Residue-level contacts at the interface:
Residue G100 in protein 2 is in contact with residue K8 in protein 1 (closest heavy-atom distance 3.7 Å).
Residue H103 in protein 2 is in contact with residue S6 in protein 1 (closest heavy-atom distance 3.1 Å).
Residue E101 in protein 2 interacts with residue S6 in protein 1 (closest heavy-atom distance 3.4 Å).
Residue F99 in protein 2 interacts with residue I9 in protein 1 (closest heavy-atom distance 3.2 Å).
Residue Y52 in protein 2 interacts with residue Y16 in protein 1 (closest heavy-atom distance 3.4 Å).
Residue F109 in protein 2 contacts residue I9 in protein 1 (closest heavy-atom distance 3.7 Å).
Residue F99 in protein 2 contacts residue P11 in protein 1 (closest heavy-atom distance 3.8 Å).
Residue Y102 in protein 2 interacts with residue S6 in protein 1 (closest heavy-atom distance 3.4 Å).
Residue F32 in protein 2 is in contact with residue A14 in protein 1 (closest heavy-atom distance 3.4 Å).
Residue Y53 in protein 2 contacts residue F15 in protein 1 (closest heavy-atom distance 4.4 Å).
Residue Y102 in protein 2 interacts with residue F15 in protein 1 (closest heavy-atom distance 3.7 Å).
Residue Y102 in protein 2 contacts residue A17 in protein 1 (closest heavy-atom distance 3.7 Å).
Residue L116 in protein 2 is in contact with residue R12 in protein 1 (closest heavy-atom distance 4.7 Å).
Residue G100 in protein 2 interacts with residue I7 in protein 1 (closest heavy-atom distance 4.3 Å).
Residue Y102 in protein 2 contacts residue I7 in protein 1 (closest heavy-atom distance 2.8 Å).
Residue S30 in protein 2 is in contact with residue Y16 in protein 1 (closest heavy-atom distance 2.6 Å).
Residue Y53 in protein 2 contacts residue Y16 in protein 1 (closest heavy-atom distance 3.5 Å).
Residue G31 in protein 2 contacts residue Q13 in protein 1 (closest heavy-atom distance 4.3 Å).
Residue R97 in protein 2 is in contact with residue R12 in protein 1 (closest heavy-atom distance 3.5 Å).
Residue G100 in protein 2 is in contact with residue I9 in protein 1 (closest heavy-atom distance 2.8 Å).
Residue F32 in protein 2 contacts residue F15 in protein 1 (closest heavy-atom distance 4.7 Å).
Residue D115 in protein 2 interacts with residue R12 in protein 1 (closest heavy-atom distance 3.5 Å).
Residue D98 in protein 2 interacts with residue I9 in protein 1 (closest heavy-atom distance 4.8 Å).
Residue E101 in protein 2 is in contact with residue I7 in protein 1 (closest heavy-atom distance 3.0 Å).
Residue Y104 in protein 2 is in contact with residue S6 in protein 1 (closest heavy-atom distance 3.9 Å).
Residue G31 in protein 2 is in contact with residue Y16 in protein 1 (closest heavy-atom distance 3.5 Å).
Residue Y104 in protein 2 contacts residue I7 in protein 1 (closest heavy-atom distance 3.5 Å).
Residue H33 in protein 2 is in contact with residue I9 in protein 1 (closest heavy-atom distance 4.2 Å).
Residue F32 in protein 2 is in contact with residue Q13 in protein 1 (closest heavy-atom distance 3.5 Å).
Residue G31 in protein 2 interacts with residue F15 in protein 1 (closest heavy-atom distance 2.8 Å).
Residue Q1 in protein 2 is in contact with residue R12 in protein 1 (closest heavy-atom distance 4.9 Å).
Residue G100 in protein 2 contacts residue R10 in protein 1 (closest heavy-atom distance 4.9 Å).
Residue E101 in protein 2 interacts with residue K8 in protein 1 (closest heavy-atom distance 3.3 Å).
Residue Y102 in protein 2 is in contact with residue I9 in protein 1 (closest heavy-atom distance 4.0 Å).
Residue Y52 in protein 2 interacts with residue F15 in protein 1 (closest heavy-atom distance 2.5 Å).
Residue H33 in protein 2 is in contact with residue F15 in protein 1 (closest heavy-atom distance 4.9 Å).
Residue G31 in protein 2 interacts with residue A14 in protein 1 (closest heavy-atom distance 3.5 Å).
Residue F32 in protein 2 contacts residue R12 in protein 1 (closest heavy-atom distance 3.6 Å).
Residue E101 in protein 2 interacts with residue I9 in protein 1 (closest heavy-atom distance 4.5 Å).
Residue F99 in protein 2 contacts residue R10 in protein 1 (closest heavy-atom distance 3.8 Å).
Residue D115 in protein 2 is in contact with residue P11 in protein 1 (closest heavy-atom distance 3.8 Å).
Residue Y52 in protein 2 contacts residue A17 in protein 1 (closest heavy-atom distance 3.1 Å).
Residue S30 in protein 2 is in contact with residue A14 in protein 1 (closest heavy-atom distance 4.8 Å).
Residue Y104 in protein 2 interacts with residue F15 in protein 1 (closest heavy-atom distance 3.6 Å).
Residue Y102 in protein 2 contacts residue K8 in protein 1 (closest heavy-atom distance 5.0 Å).

Sequence of protein 2:
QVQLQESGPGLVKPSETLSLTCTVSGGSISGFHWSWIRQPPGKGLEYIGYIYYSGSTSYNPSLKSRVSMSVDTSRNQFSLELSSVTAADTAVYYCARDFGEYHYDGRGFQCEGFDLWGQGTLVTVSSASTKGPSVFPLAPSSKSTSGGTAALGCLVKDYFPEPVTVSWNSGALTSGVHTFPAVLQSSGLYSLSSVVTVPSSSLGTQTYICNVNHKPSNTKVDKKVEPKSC

These two protein chains interact to form a complex.

Sequence of protein 1:
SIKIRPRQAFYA